Sequence of the first protein:
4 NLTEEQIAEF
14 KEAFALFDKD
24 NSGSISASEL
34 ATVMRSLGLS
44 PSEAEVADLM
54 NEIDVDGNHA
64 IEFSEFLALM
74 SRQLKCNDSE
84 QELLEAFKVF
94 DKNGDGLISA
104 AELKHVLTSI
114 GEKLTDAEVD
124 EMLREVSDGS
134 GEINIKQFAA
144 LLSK

Residue-level contacts at the interface:
Residue L52 in the first protein interacts with residue I28 in the second protein (closest heavy-atom distance 4.1 Å).
Residue I56 in the first protein is in contact with residue M25 in the second protein (closest heavy-atom distance 3.6 Å).
Residue L40 in the first protein contacts residue C22 in the second protein (closest heavy-atom distance 3.9 Å).
Residue S43 in the first protein is in contact with residue K26 in the second protein (closest heavy-atom distance 3.1 Å).
Residue L72 in the first protein contacts residue R24 in the second protein (closest heavy-atom distance 2.8 Å).
Residue A16 in the first protein interacts with residue T14 in the second protein (closest heavy-atom distance 3.6 Å).
Residue A16 in the first protein contacts residue L17 in the second protein (closest heavy-atom distance 3.8 Å).
Residue E55 in the first protein contacts residue R32 in the second protein (closest heavy-atom distance 3.1 Å).
Residue M73 in the first protein contacts residue L17 in the second protein (closest heavy-atom distance 4.2 Å).
Residue L19 in the first protein is in contact with residue T14 in the second protein (closest heavy-atom distance 3.8 Å).
Residue L33 in the first protein interacts with residue M25 in the second protein (closest heavy-atom distance 3.4 Å).
Residue S45 in the first protein contacts residue K26 in the second protein (closest heavy-atom distance 4.9 Å).
Residue F69 in the first protein contacts residue L17 in the second protein (closest heavy-atom distance 5.0 Å).
Residue L40 in the first protein contacts residue L18 in the second protein (closest heavy-atom distance 3.8 Å).
Residue M73 in the first protein is in contact with residue A21 in the second protein (closest heavy-atom distance 3.6 Å).
Residue L42 in the first protein contacts residue K26 in the second protein (closest heavy-atom distance 3.0 Å).
Residue M37 in the first protein contacts residue M25 in the second protein (closest heavy-atom distance 4.1 Å).
Residue D51 in the first protein interacts with residue A29 in the second protein (closest heavy-atom distance 4.7 Å).
Residue L19 in the first protein is in contact with residue L10 in the second protein (closest heavy-atom distance 3.9 Å).
Residue E12 in the first protein is in contact with residue L17 in the second protein (closest heavy-atom distance 4.0 Å).
Residue L42 in the first protein is in contact with residue C22 in the second protein (closest heavy-atom distance 3.6 Å).
Residue L72 in the first protein interacts with residue A21 in the second protein (closest heavy-atom distance 4.5 Å).
Residue E12 in the first protein interacts with residue T14 in the second protein (closest heavy-atom distance 4.7 Å).
Residue F20 in the first protein interacts with residue A21 in the second protein (closest heavy-atom distance 4.1 Å).
Residue E15 in the first protein contacts residue T14 in the second protein (closest heavy-atom distance 3.4 Å).
Residue Q76 in the first protein is in contact with residue R24 in the second protein (closest heavy-atom distance 4.9 Å).
Residue D51 in the first protein contacts residue R33 in the second protein (closest heavy-atom distance 4.8 Å).
Residue A16 in the first protein interacts with residue L18 in the second protein (closest heavy-atom distance 4.1 Å).
Residue L52 in the first protein interacts with residue K26 in the second protein (closest heavy-atom distance 4.8 Å).
Residue E48 in the first protein is in contact with residue F30 in the second protein (closest heavy-atom distance 3.9 Å).
Residue D51 in the first protein interacts with residue R32 in the second protein (closest heavy-atom distance 2.9 Å).
Residue L40 in the first protein interacts with residue V19 in the second protein (closest heavy-atom distance 4.1 Å).
Residue E48 in the first protein is in contact with residue K26 in the second protein (closest heavy-atom distance 3.0 Å).
Residue F13 in the first protein interacts with residue L17 in the second protein (closest heavy-atom distance 3.8 Å).
Residue M37 in the first protein is in contact with residue K26 in the second protein (closest heavy-atom distance 3.5 Å).
Residue L52 in the first protein interacts with residue A29 in the second protein (closest heavy-atom distance 3.9 Å).
Residue F20 in the first protein is in contact with residue M25 in the second protein (closest heavy-atom distance 4.0 Å).
Residue M37 in the first protein is in contact with residue C22 in the second protein (closest heavy-atom distance 3.7 Å).
Residue M73 in the first protein is in contact with residue L20 in the second protein (closest heavy-atom distance 3.9 Å).
Residue L72 in the first protein is in contact with residue M25 in the second protein (closest heavy-atom distance 3.9 Å).
Residue V36 in the first protein is in contact with residue L18 in the second protein (closest heavy-atom distance 3.7 Å).
Residue L42 in the first protein contacts residue V23 in the second protein (closest heavy-atom distance 4.0 Å).
Residue D51 in the first protein is in contact with residue D36 in the second protein (closest heavy-atom distance 5.0 Å).
Residue L52 in the first protein interacts with residue M25 in the second protein (closest heavy-atom distance 3.3 Å).
Residue E12 in the first protein is in contact with residue K13 in the second protein (closest heavy-atom distance 2.8 Å).
Residue Q76 in the first protein contacts residue L20 in the second protein (closest heavy-atom distance 3.7 Å).
Residue M73 in the first protein interacts with residue R24 in the second protein (closest heavy-atom distance 4.5 Å).
Residue L19 in the first protein contacts residue L18 in the second protein (closest heavy-atom distance 3.5 Å).
Residue L19 in the first protein is in contact with residue V15 in the second protein (closest heavy-atom distance 4.6 Å).
Residue L72 in the first protein interacts with residue I28 in the second protein (closest heavy-atom distance 3.8 Å).
Residue F20 in the first protein contacts residue L18 in the second protein (closest heavy-atom distance 3.8 Å).
Residue I64 in the first protein interacts with residue M25 in the second protein (closest heavy-atom distance 4.8 Å).
Residue F69 in the first protein interacts with residue A21 in the second protein (closest heavy-atom distance 3.7 Å).
Residue E48 in the first protein contacts residue A29 in the second protein (closest heavy-atom distance 3.8 Å).
Residue P44 in the first protein contacts residue K26 in the second protein (closest heavy-atom distance 3.9 Å).
Residue R75 in the first protein interacts with residue R24 in the second protein (closest heavy-atom distance 4.5 Å).
Residue E15 in the first protein interacts with residue S11 in the second protein (closest heavy-atom distance 4.9 Å).
Residue V36 in the first protein is in contact with residue C22 in the second protein (closest heavy-atom distance 3.6 Å).
Residue F20 in the first protein interacts with residue C22 in the second protein (closest heavy-atom distance 3.6 Å).

Sequence of the second protein:
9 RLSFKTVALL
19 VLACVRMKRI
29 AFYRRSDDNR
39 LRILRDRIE

The following describes two proteins that form a bound complex.